The following describes two proteins that form a bound complex.

Residue-level contacts at the interface:
Residue L409 in the first protein interacts with residue A121 in the second protein (closest heavy-atom distance 4.2 Å).
Residue T682 in the first protein contacts residue G130 in the second protein (closest heavy-atom distance 4.6 Å).
Residue V616 in the first protein is in contact with residue G137 in the second protein (closest heavy-atom distance 4.0 Å).
Residue N596 in the first protein contacts residue G124 in the second protein (closest heavy-atom distance 3.5 Å).
Residue D442 in the first protein contacts residue R119 in the second protein (closest heavy-atom distance 4.6 Å).
Residue T408 in the first protein is in contact with residue D115 in the second protein (closest heavy-atom distance 3.6 Å).
Residue R790 in the first protein is in contact with residue L251 in the second protein (closest heavy-atom distance 4.0 Å).
Residue Y647 in the first protein contacts residue G137 in the second protein (closest heavy-atom distance 3.7 Å).
Residue W609 in the first protein is in contact with residue G137 in the second protein (closest heavy-atom distance 4.6 Å).
Residue P444 in the first protein interacts with residue W118 in the second protein (closest heavy-atom distance 4.5 Å).
Residue K646 in the first protein contacts residue F134 in the second protein (closest heavy-atom distance 3.3 Å).
Residue D593 in the first protein is in contact with residue T123 in the second protein (closest heavy-atom distance 4.5 Å).
Residue R789 in the first protein interacts with residue Q214 in the second protein (closest heavy-atom distance 3.6 Å).
Residue T439 in the first protein interacts with residue W118 in the second protein (closest heavy-atom distance 3.9 Å).
Residue F753 in the first protein contacts residue E202 in the second protein (closest heavy-atom distance 3.1 Å).
Residue Y647 in the first protein contacts residue R138 in the second protein (closest heavy-atom distance 3.9 Å).
Residue T682 in the first protein is in contact with residue N128 in the second protein (closest heavy-atom distance 3.4 Å).
Residue I612 in the first protein is in contact with residue G137 in the second protein (closest heavy-atom distance 4.4 Å).
Residue N613 in the first protein is in contact with residue R138 in the second protein (closest heavy-atom distance 3.4 Å).
Residue R790 in the first protein is in contact with residue E252 in the second protein (closest heavy-atom distance 3.3 Å).
Residue S680 in the first protein interacts with residue N128 in the second protein (closest heavy-atom distance 4.0 Å).
Residue D593 in the first protein is in contact with residue A125 in the second protein (closest heavy-atom distance 4.4 Å).
Residue P444 in the first protein is in contact with residue A125 in the second protein (closest heavy-atom distance 4.2 Å).
Residue S755 in the first protein contacts residue H206 in the second protein (closest heavy-atom distance 4.2 Å).
Residue P594 in the first protein is in contact with residue G124 in the second protein (closest heavy-atom distance 4.2 Å).
Residue S441 in the first protein interacts with residue W118 in the second protein (closest heavy-atom distance 3.7 Å).
Residue P407 in the first protein contacts residue D115 in the second protein (closest heavy-atom distance 3.6 Å).
Residue N689 in the first protein contacts residue R135 in the second protein (closest heavy-atom distance 4.4 Å).
Residue T408 in the first protein contacts residue G117 in the second protein (closest heavy-atom distance 3.6 Å).
Residue N596 in the first protein contacts residue T123 in the second protein (closest heavy-atom distance 4.0 Å).
Residue F597 in the first protein interacts with residue A122 in the second protein (closest heavy-atom distance 3.7 Å).
Residue F412 in the first protein is in contact with residue W118 in the second protein (closest heavy-atom distance 3.4 Å).
Residue G650 in the first protein is in contact with residue F134 in the second protein (closest heavy-atom distance 4.0 Å).
Residue P444 in the first protein contacts residue T123 in the second protein (closest heavy-atom distance 3.8 Å).
Residue I443 in the first protein interacts with residue W118 in the second protein (closest heavy-atom distance 3.3 Å).
Residue G650 in the first protein contacts residue R135 in the second protein (closest heavy-atom distance 4.0 Å).
Residue P756 in the first protein contacts residue D210 in the second protein (closest heavy-atom distance 4.4 Å).
Residue T408 in the first protein is in contact with residue W118 in the second protein (closest heavy-atom distance 2.9 Å).
Residue R790 in the first protein interacts with residue T207 in the second protein (closest heavy-atom distance 3.4 Å).
Residue V616 in the first protein is in contact with residue R136 in the second protein (closest heavy-atom distance 3.2 Å).
Residue Q447 in the first protein is in contact with residue W118 in the second protein (closest heavy-atom distance 3.7 Å).
Residue N596 in the first protein contacts residue A122 in the second protein (closest heavy-atom distance 2.7 Å).
Residue Q447 in the first protein contacts residue T123 in the second protein (closest heavy-atom distance 3.8 Å).
Residue E653 in the first protein interacts with residue R135 in the second protein (closest heavy-atom distance 4.3 Å).
Residue E654 in the first protein interacts with residue R135 in the second protein (closest heavy-atom distance 3.7 Å).
Residue N613 in the first protein is in contact with residue G137 in the second protein (closest heavy-atom distance 3.9 Å).
Residue D593 in the first protein contacts residue G124 in the second protein (closest heavy-atom distance 3.2 Å).
Residue K438 in the first protein interacts with residue W111 in the second protein (closest heavy-atom distance 4.6 Å).
Residue D442 in the first protein interacts with residue W118 in the second protein (closest heavy-atom distance 3.2 Å).
Residue A686 in the first protein is in contact with residue G133 in the second protein (closest heavy-atom distance 4.4 Å).
Residue E654 in the first protein interacts with residue R136 in the second protein (closest heavy-atom distance 3.5 Å).
Residue W609 in the first protein contacts residue R138 in the second protein (closest heavy-atom distance 3.4 Å).
Residue R790 in the first protein contacts residue D210 in the second protein (closest heavy-atom distance 2.3 Å).
Residue T682 in the first protein is in contact with residue F134 in the second protein (closest heavy-atom distance 4.4 Å).
Residue A686 in the first protein interacts with residue F134 in the second protein (closest heavy-atom distance 4.3 Å).
Residue Y647 in the first protein is in contact with residue F134 in the second protein (closest heavy-atom distance 3.9 Å).
Residue V651 in the first protein is in contact with residue R135 in the second protein (closest heavy-atom distance 3.6 Å).
Residue F597 in the first protein is in contact with residue R138 in the second protein (closest heavy-atom distance 4.0 Å).
Residue S720 in the first protein contacts residue R131 in the second protein (closest heavy-atom distance 3.0 Å).
Residue L409 in the first protein contacts residue G117 in the second protein (closest heavy-atom distance 4.1 Å).

Sequence of the first protein:
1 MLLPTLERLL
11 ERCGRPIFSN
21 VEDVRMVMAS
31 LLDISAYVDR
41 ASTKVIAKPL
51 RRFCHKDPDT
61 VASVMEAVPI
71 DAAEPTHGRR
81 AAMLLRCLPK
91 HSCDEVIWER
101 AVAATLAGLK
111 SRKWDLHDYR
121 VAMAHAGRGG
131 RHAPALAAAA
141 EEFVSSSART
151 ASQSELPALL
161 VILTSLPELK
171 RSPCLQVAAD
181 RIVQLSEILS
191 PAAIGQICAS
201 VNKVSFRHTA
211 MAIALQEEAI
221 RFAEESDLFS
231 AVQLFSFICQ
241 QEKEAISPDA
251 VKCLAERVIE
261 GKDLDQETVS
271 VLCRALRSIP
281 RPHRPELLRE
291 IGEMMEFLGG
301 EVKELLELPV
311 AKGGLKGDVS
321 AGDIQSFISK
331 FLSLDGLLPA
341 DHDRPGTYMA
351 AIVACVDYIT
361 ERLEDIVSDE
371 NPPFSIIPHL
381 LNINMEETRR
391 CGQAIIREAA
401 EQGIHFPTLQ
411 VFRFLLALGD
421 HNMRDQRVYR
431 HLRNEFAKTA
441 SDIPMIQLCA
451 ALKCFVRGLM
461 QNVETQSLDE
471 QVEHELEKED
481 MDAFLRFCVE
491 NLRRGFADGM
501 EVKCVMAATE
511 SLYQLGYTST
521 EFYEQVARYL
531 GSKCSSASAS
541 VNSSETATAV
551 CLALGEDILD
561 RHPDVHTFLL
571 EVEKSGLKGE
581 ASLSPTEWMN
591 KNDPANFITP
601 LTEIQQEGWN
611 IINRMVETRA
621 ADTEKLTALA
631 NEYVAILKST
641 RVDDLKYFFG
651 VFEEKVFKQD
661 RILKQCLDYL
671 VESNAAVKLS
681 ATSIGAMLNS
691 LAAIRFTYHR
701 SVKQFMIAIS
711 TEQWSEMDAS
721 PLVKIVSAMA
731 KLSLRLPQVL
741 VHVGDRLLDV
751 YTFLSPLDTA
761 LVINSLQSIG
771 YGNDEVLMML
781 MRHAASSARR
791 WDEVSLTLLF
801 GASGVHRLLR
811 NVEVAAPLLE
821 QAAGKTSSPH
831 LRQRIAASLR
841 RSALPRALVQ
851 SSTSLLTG

Sequence of the second protein:
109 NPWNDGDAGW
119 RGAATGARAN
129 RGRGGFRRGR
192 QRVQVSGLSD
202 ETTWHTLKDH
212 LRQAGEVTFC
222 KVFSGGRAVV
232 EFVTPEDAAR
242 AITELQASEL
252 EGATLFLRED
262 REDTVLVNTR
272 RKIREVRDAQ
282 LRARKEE